Sequence of the second protein:
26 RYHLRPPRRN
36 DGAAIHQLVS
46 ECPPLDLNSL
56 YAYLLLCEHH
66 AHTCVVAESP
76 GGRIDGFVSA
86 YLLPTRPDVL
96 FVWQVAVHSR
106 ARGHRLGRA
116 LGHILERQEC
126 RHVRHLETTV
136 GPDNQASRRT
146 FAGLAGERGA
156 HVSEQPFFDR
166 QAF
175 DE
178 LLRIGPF

Contacts between the two chains:
Residue F96 in the first protein contacts residue H64 in the second protein (closest heavy-atom distance 3.5 Å).
Residue Y86 in the first protein is in contact with residue L60 in the second protein (closest heavy-atom distance 3.8 Å).
Residue F162 in the first protein contacts residue R34 in the second protein (closest heavy-atom distance 3.2 Å).
Residue L60 in the first protein interacts with residue F96 in the second protein (closest heavy-atom distance 3.7 Å).
Residue Y86 in the first protein interacts with residue H64 in the second protein (closest heavy-atom distance 2.7 Å).
Residue R34 in the first protein is in contact with residue D164 in the second protein (closest heavy-atom distance 3.6 Å).
Residue D51 in the first protein contacts residue S54 in the second protein (closest heavy-atom distance 3.8 Å).
Residue L52 in the first protein contacts residue S54 in the second protein (closest heavy-atom distance 3.9 Å).
Residue F163 in the first protein interacts with residue E63 in the second protein (closest heavy-atom distance 3.7 Å).
Residue H65 in the first protein contacts residue P89 in the second protein (closest heavy-atom distance 3.5 Å).
Residue E176 in the first protein interacts with residue Y56 in the second protein (closest heavy-atom distance 3.8 Å).
Residue F168 in the first protein is in contact with residue L55 in the second protein (closest heavy-atom distance 3.4 Å).
Residue N35 in the first protein contacts residue Q166 in the second protein (closest heavy-atom distance 3.6 Å).
Residue Y86 in the first protein is in contact with residue H65 in the second protein (closest heavy-atom distance 4.0 Å).
Residue L60 in the first protein is in contact with residue W98 in the second protein (closest heavy-atom distance 3.7 Å).
Residue H67 in the first protein contacts residue T90 in the second protein (closest heavy-atom distance 3.7 Å).
Residue D51 in the first protein contacts residue Y56 in the second protein (closest heavy-atom distance 3.7 Å).
Residue L88 in the first protein interacts with residue H64 in the second protein (closest heavy-atom distance 3.5 Å).
Residue T90 in the first protein contacts residue H67 in the second protein (closest heavy-atom distance 3.4 Å).
Residue H64 in the first protein interacts with residue F96 in the second protein (closest heavy-atom distance 3.4 Å).
Residue F96 in the first protein interacts with residue Y56 in the second protein (closest heavy-atom distance 3.7 Å).
Residue S54 in the first protein contacts residue D51 in the second protein (closest heavy-atom distance 3.7 Å).
Residue R34 in the first protein is in contact with residue F162 in the second protein (closest heavy-atom distance 2.7 Å).
Residue N35 in the first protein interacts with residue D164 in the second protein (closest heavy-atom distance 3.1 Å).
Residue Y56 in the first protein contacts residue T134 in the second protein (closest heavy-atom distance 2.2 Å).
Residue G169 in the first protein interacts with residue A38 in the second protein (closest heavy-atom distance 3.9 Å).
Residue F163 in the first protein interacts with residue L59 in the second protein (closest heavy-atom distance 3.7 Å).
Residue Y56 in the first protein interacts with residue E176 in the second protein (closest heavy-atom distance 4.0 Å).
Residue F96 in the first protein interacts with residue L60 in the second protein (closest heavy-atom distance 3.6 Å).
Residue N53 in the first protein interacts with residue A57 in the second protein (closest heavy-atom distance 3.4 Å).
Residue F163 in the first protein interacts with residue R34 in the second protein (closest heavy-atom distance 3.9 Å).
Residue A57 in the first protein contacts residue N53 in the second protein (closest heavy-atom distance 3.6 Å).
Residue P89 in the first protein is in contact with residue H65 in the second protein (closest heavy-atom distance 3.6 Å).
Residue F163 in the first protein interacts with residue Y56 in the second protein (closest heavy-atom distance 3.7 Å).
Residue A57 in the first protein is in contact with residue W98 in the second protein (closest heavy-atom distance 3.8 Å).
Residue T134 in the first protein is in contact with residue Y56 in the second protein (closest heavy-atom distance 2.6 Å).
Residue W98 in the first protein contacts residue L60 in the second protein (closest heavy-atom distance 3.6 Å).
Residue N53 in the first protein interacts with residue S54 in the second protein (closest heavy-atom distance 2.6 Å).
Residue L60 in the first protein contacts residue Y86 in the second protein (closest heavy-atom distance 3.8 Å).
Residue F168 in the first protein contacts residue L59 in the second protein (closest heavy-atom distance 4.0 Å).
Residue Y56 in the first protein is in contact with residue W98 in the second protein (closest heavy-atom distance 3.5 Å).
Residue Y56 in the first protein contacts residue F96 in the second protein (closest heavy-atom distance 3.3 Å).
Residue H64 in the first protein contacts residue P89 in the second protein (closest heavy-atom distance 3.6 Å).
Residue R34 in the first protein is in contact with residue F163 in the second protein (closest heavy-atom distance 3.9 Å).
Residue A167 in the first protein contacts residue L59 in the second protein (closest heavy-atom distance 3.5 Å).
Residue N35 in the first protein contacts residue A167 in the second protein (closest heavy-atom distance 3.7 Å).
Residue H64 in the first protein contacts residue Y86 in the second protein (closest heavy-atom distance 2.8 Å).
Residue L55 in the first protein contacts residue F168 in the second protein (closest heavy-atom distance 4.2 Å).
Residue L59 in the first protein is in contact with residue F163 in the second protein (closest heavy-atom distance 3.6 Å).
Residue Q166 in the first protein contacts residue N35 in the second protein (closest heavy-atom distance 3.0 Å).
Residue N53 in the first protein contacts residue N53 in the second protein (closest heavy-atom distance 3.7 Å).
Residue W98 in the first protein is in contact with residue A57 in the second protein (closest heavy-atom distance 3.8 Å).
Residue W98 in the first protein contacts residue Y56 in the second protein (closest heavy-atom distance 3.6 Å).
Residue P89 in the first protein interacts with residue H64 in the second protein (closest heavy-atom distance 3.7 Å).
Residue H64 in the first protein interacts with residue L88 in the second protein (closest heavy-atom distance 3.4 Å).
Residue H65 in the first protein contacts residue Y86 in the second protein (closest heavy-atom distance 4.0 Å).
Residue Y56 in the first protein contacts residue D51 in the second protein (closest heavy-atom distance 3.8 Å).
Residue F162 in the first protein contacts residue E63 in the second protein (closest heavy-atom distance 3.8 Å).
Residue S54 in the first protein interacts with residue N53 in the second protein (closest heavy-atom distance 2.7 Å).
Residue A171 in the first protein contacts residue L55 in the second protein (closest heavy-atom distance 4.1 Å).

These two protein chains interact to form a complex.

Sequence of the first protein:
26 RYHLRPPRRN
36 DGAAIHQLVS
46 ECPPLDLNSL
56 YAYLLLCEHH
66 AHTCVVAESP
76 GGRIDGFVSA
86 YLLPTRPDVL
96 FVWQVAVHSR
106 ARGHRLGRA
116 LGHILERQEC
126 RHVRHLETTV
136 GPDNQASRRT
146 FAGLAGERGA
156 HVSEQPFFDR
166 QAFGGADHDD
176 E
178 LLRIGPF